This data describes a binding interaction between two proteins.

Sequence of protein 2:
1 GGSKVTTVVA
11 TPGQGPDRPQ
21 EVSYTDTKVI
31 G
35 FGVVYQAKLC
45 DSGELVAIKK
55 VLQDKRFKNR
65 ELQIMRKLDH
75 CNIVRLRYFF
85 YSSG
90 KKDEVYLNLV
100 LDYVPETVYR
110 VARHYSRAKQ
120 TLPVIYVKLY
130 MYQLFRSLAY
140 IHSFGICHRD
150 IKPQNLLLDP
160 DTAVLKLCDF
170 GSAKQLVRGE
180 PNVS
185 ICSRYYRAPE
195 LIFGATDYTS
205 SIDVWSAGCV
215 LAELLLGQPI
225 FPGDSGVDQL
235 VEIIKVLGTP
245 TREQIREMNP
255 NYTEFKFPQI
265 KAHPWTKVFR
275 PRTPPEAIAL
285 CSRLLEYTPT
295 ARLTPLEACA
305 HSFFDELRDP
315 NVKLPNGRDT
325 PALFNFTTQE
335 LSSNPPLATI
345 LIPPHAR

Sequence of protein 1:
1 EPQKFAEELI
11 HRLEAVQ

Residue-level contacts at the interface:
Residue I264 in protein 2 interacts with residue Q17 in protein 1 (closest heavy-atom distance 4.0 Å).
Residue P262 in protein 2 is in contact with residue L13 in protein 1 (closest heavy-atom distance 3.8 Å).
Residue F261 in protein 2 is in contact with residue L9 in protein 1 (closest heavy-atom distance 3.8 Å).
Residue V231 in protein 2 is in contact with residue F5 in protein 1 (closest heavy-atom distance 4.0 Å).
Residue L234 in protein 2 is in contact with residue F5 in protein 1 (closest heavy-atom distance 3.6 Å).
Residue F197 in protein 2 is in contact with residue L9 in protein 1 (closest heavy-atom distance 4.1 Å).
Residue V235 in protein 2 contacts residue L9 in protein 1 (closest heavy-atom distance 4.0 Å).
Residue V235 in protein 2 is in contact with residue L13 in protein 1 (closest heavy-atom distance 3.8 Å).
Residue Y256 in protein 2 interacts with residue F5 in protein 1 (closest heavy-atom distance 3.3 Å).
Residue I238 in protein 2 is in contact with residue L13 in protein 1 (closest heavy-atom distance 3.9 Å).
Residue F259 in protein 2 contacts residue P2 in protein 1 (closest heavy-atom distance 4.5 Å).
Residue K239 in protein 2 interacts with residue V16 in protein 1 (closest heavy-atom distance 3.2 Å).
Residue K260 in protein 2 is in contact with residue I10 in protein 1 (closest heavy-atom distance 3.7 Å).
Residue V235 in protein 2 interacts with residue R12 in protein 1 (closest heavy-atom distance 3.6 Å).
Residue I264 in protein 2 interacts with residue V16 in protein 1 (closest heavy-atom distance 3.8 Å).
Residue F197 in protein 2 is in contact with residue F5 in protein 1 (closest heavy-atom distance 3.5 Å).
Residue F259 in protein 2 is in contact with residue I10 in protein 1 (closest heavy-atom distance 4.1 Å).
Residue S229 in protein 2 contacts residue R12 in protein 1 (closest heavy-atom distance 4.6 Å).
Residue I264 in protein 2 is in contact with residue L13 in protein 1 (closest heavy-atom distance 4.2 Å).
Residue I196 in protein 2 is in contact with residue F5 in protein 1 (closest heavy-atom distance 3.6 Å).
Residue I238 in protein 2 is in contact with residue L9 in protein 1 (closest heavy-atom distance 4.4 Å).
Residue G230 in protein 2 interacts with residue F5 in protein 1 (closest heavy-atom distance 5.0 Å).
Residue V231 in protein 2 interacts with residue L9 in protein 1 (closest heavy-atom distance 4.0 Å).
Residue F261 in protein 2 contacts residue A6 in protein 1 (closest heavy-atom distance 3.9 Å).
Residue F259 in protein 2 interacts with residue Q3 in protein 1 (closest heavy-atom distance 3.4 Å).
Residue N255 in protein 2 contacts residue P2 in protein 1 (closest heavy-atom distance 3.5 Å).
Residue Y256 in protein 2 contacts residue A6 in protein 1 (closest heavy-atom distance 3.8 Å).
Residue V231 in protein 2 is in contact with residue E8 in protein 1 (closest heavy-atom distance 3.9 Å).
Residue Y256 in protein 2 interacts with residue P2 in protein 1 (closest heavy-atom distance 3.6 Å).
Residue P262 in protein 2 interacts with residue E14 in protein 1 (closest heavy-atom distance 3.9 Å).
Residue V235 in protein 2 is in contact with residue V16 in protein 1 (closest heavy-atom distance 4.5 Å).
Residue V231 in protein 2 is in contact with residue R12 in protein 1 (closest heavy-atom distance 4.0 Å).
Residue F261 in protein 2 is in contact with residue I10 in protein 1 (closest heavy-atom distance 3.6 Å).
Residue F259 in protein 2 interacts with residue E7 in protein 1 (closest heavy-atom distance 4.2 Å).
Residue D232 in protein 2 is in contact with residue R12 in protein 1 (closest heavy-atom distance 4.5 Å).
Residue F261 in protein 2 is in contact with residue L13 in protein 1 (closest heavy-atom distance 4.3 Å).
Residue L234 in protein 2 interacts with residue L9 in protein 1 (closest heavy-atom distance 3.5 Å).
Residue P262 in protein 2 is in contact with residue I10 in protein 1 (closest heavy-atom distance 3.8 Å).
Residue F259 in protein 2 is in contact with residue A6 in protein 1 (closest heavy-atom distance 3.5 Å).